Sequence of protein 2:
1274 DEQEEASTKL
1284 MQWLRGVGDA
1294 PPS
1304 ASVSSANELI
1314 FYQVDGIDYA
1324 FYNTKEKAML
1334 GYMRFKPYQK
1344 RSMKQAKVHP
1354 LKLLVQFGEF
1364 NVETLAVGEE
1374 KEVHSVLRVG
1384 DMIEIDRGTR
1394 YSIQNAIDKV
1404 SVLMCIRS

Sequence of protein 1:
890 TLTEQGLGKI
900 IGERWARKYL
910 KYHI

Residue-level contacts at the interface:
Residue A1331 in protein 2 contacts residue H912 in protein 1 (closest heavy-atom distance 3.6 Å).
Residue D1318 in protein 2 is in contact with residue I913 in protein 1 (closest heavy-atom distance 4.2 Å).
Residue R1344 in protein 2 is in contact with residue I913 in protein 1 (closest heavy-atom distance 4.2 Å).
Residue Y1315 in protein 2 is in contact with residue E902 in protein 1 (closest heavy-atom distance 3.2 Å).
Residue Y1322 in protein 2 contacts residue L909 in protein 1 (closest heavy-atom distance 4.7 Å).
Residue Y1315 in protein 2 is in contact with residue A905 in protein 1 (closest heavy-atom distance 3.6 Å).
Residue V1317 in protein 2 contacts residue I913 in protein 1 (closest heavy-atom distance 3.6 Å).
Residue V1317 in protein 2 is in contact with residue L909 in protein 1 (closest heavy-atom distance 4.0 Å).
Residue R1410 in protein 2 is in contact with residue I913 in protein 1 (closest heavy-atom distance 4.7 Å).
Residue F1324 in protein 2 is in contact with residue L909 in protein 1 (closest heavy-atom distance 3.6 Å).
Residue Y1394 in protein 2 is in contact with residue I913 in protein 1 (closest heavy-atom distance 4.6 Å).
Residue V1317 in protein 2 is in contact with residue K910 in protein 1 (closest heavy-atom distance 3.5 Å).
Residue K1330 in protein 2 interacts with residue W904 in protein 1 (closest heavy-atom distance 4.0 Å).
Residue Y1315 in protein 2 contacts residue R906 in protein 1 (closest heavy-atom distance 4.2 Å).
Residue Y1322 in protein 2 interacts with residue I913 in protein 1 (closest heavy-atom distance 3.5 Å).
Residue R1410 in protein 2 interacts with residue H912 in protein 1 (closest heavy-atom distance 2.5 Å).
Residue F1324 in protein 2 is in contact with residue H912 in protein 1 (closest heavy-atom distance 4.7 Å).
Residue Y1315 in protein 2 contacts residue L909 in protein 1 (closest heavy-atom distance 3.9 Å).
Residue Y1315 in protein 2 contacts residue G901 in protein 1 (closest heavy-atom distance 4.1 Å).
Residue K1330 in protein 2 contacts residue H912 in protein 1 (closest heavy-atom distance 4.2 Å).
Residue A1331 in protein 2 interacts with residue L909 in protein 1 (closest heavy-atom distance 4.4 Å).
Residue F1324 in protein 2 contacts residue I913 in protein 1 (closest heavy-atom distance 4.5 Å).

This data describes a binding interaction between two proteins.